Sequence of chain A:
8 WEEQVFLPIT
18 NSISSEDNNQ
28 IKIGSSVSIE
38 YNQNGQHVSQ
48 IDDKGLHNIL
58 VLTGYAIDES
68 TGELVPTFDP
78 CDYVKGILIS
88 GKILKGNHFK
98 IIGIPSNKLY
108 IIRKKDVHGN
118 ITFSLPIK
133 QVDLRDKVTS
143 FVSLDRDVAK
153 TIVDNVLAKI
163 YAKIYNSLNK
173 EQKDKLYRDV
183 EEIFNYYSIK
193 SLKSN

Interface contacts:
Residue Y62 in chain A is in contact with residue F75 in chain B (closest heavy-atom distance 3.9 Å).
Residue V134 in chain A contacts residue I98 in chain B (closest heavy-atom distance 3.5 Å).
Residue K105 in chain A interacts with residue T141 in chain B (closest heavy-atom distance 3.4 Å).
Residue I99 in chain A interacts with residue D135 in chain B (closest heavy-atom distance 3.9 Å).
Residue F75 in chain A is in contact with residue L122 in chain B (closest heavy-atom distance 3.6 Å).
Residue T60 in chain A interacts with residue P77 in chain B (closest heavy-atom distance 3.8 Å).
Residue K105 in chain A is in contact with residue D76 in chain B (closest heavy-atom distance 2.9 Å).
Residue I99 in chain A interacts with residue V134 in chain B (closest heavy-atom distance 2.9 Å).
Residue K97 in chain A is in contact with residue V134 in chain B (closest heavy-atom distance 3.0 Å).
Residue R137 in chain A is in contact with residue I99 in chain B (closest heavy-atom distance 3.4 Å).
Residue Q133 in chain A interacts with residue I99 in chain B (closest heavy-atom distance 3.5 Å).
Residue I98 in chain A interacts with residue L136 in chain B (closest heavy-atom distance 4.0 Å).
Residue F75 in chain A is in contact with residue Y62 in chain B (closest heavy-atom distance 4.1 Å).
Residue I124 in chain A interacts with residue Y132 in chain B (closest heavy-atom distance 3.0 Å).
Residue T141 in chain A contacts residue K105 in chain B (closest heavy-atom distance 3.3 Å).
Residue V134 in chain A is in contact with residue F96 in chain B (closest heavy-atom distance 4.1 Å).
Residue P77 in chain A interacts with residue Y107 in chain B (closest heavy-atom distance 3.9 Å).
Residue L136 in chain A interacts with residue I101 in chain B (closest heavy-atom distance 3.6 Å).
Residue L136 in chain A interacts with residue I98 in chain B (closest heavy-atom distance 3.8 Å).
Residue V134 in chain A contacts residue K97 in chain B (closest heavy-atom distance 3.0 Å).
Residue I101 in chain A is in contact with residue T74 in chain B (closest heavy-atom distance 3.2 Å).
Residue F75 in chain A contacts residue L106 in chain B (closest heavy-atom distance 4.0 Å).
Residue F96 in chain A interacts with residue V134 in chain B (closest heavy-atom distance 3.9 Å).
Residue F96 in chain A contacts residue F75 in chain B (closest heavy-atom distance 3.5 Å).
Residue I98 in chain A contacts residue F75 in chain B (closest heavy-atom distance 3.6 Å).
Residue F75 in chain A is in contact with residue I101 in chain B (closest heavy-atom distance 4.0 Å).
Residue F75 in chain A is in contact with residue I98 in chain B (closest heavy-atom distance 3.5 Å).
Residue G100 in chain A interacts with residue R137 in chain B (closest heavy-atom distance 3.8 Å).
Residue V134 in chain A contacts residue I99 in chain B (closest heavy-atom distance 2.8 Å).
Residue L136 in chain A is in contact with residue G100 in chain B (closest heavy-atom distance 3.2 Å).
Residue I98 in chain A contacts residue V134 in chain B (closest heavy-atom distance 3.7 Å).
Residue L122 in chain A contacts residue F75 in chain B (closest heavy-atom distance 3.4 Å).
Residue L136 in chain A is in contact with residue P102 in chain B (closest heavy-atom distance 3.8 Å).
Residue G100 in chain A is in contact with residue L136 in chain B (closest heavy-atom distance 3.7 Å).
Residue K97 in chain A is in contact with residue Y132 in chain B (closest heavy-atom distance 3.1 Å).
Residue F75 in chain A interacts with residue L59 in chain B (closest heavy-atom distance 4.2 Å).
Residue K105 in chain A is in contact with residue T74 in chain B (closest heavy-atom distance 3.7 Å).
Residue R137 in chain A contacts residue G100 in chain B (closest heavy-atom distance 3.5 Å).
Residue F75 in chain A is in contact with residue F96 in chain B (closest heavy-atom distance 3.6 Å).
Residue K97 in chain A is in contact with residue Q133 in chain B (closest heavy-atom distance 3.1 Å).
Residue I101 in chain A interacts with residue L136 in chain B (closest heavy-atom distance 3.8 Å).
Residue H95 in chain A interacts with residue Y132 in chain B (closest heavy-atom distance 3.3 Å).
Residue K105 in chain A contacts residue F75 in chain B (closest heavy-atom distance 3.7 Å).
Residue D76 in chain A interacts with residue K105 in chain B (closest heavy-atom distance 3.5 Å).
Residue K105 in chain A contacts residue D79 in chain B (closest heavy-atom distance 2.7 Å).
Residue P77 in chain A interacts with residue T60 in chain B (closest heavy-atom distance 4.1 Å).
Residue F96 in chain A contacts residue Y132 in chain B (closest heavy-atom distance 3.5 Å).
Residue L59 in chain A contacts residue F75 in chain B (closest heavy-atom distance 4.1 Å).
Residue D79 in chain A interacts with residue K105 in chain B (closest heavy-atom distance 2.9 Å).
Residue I99 in chain A contacts residue R137 in chain B (closest heavy-atom distance 3.4 Å).
Residue F96 in chain A interacts with residue Q133 in chain B (closest heavy-atom distance 3.6 Å).
Residue I99 in chain A is in contact with residue Q133 in chain B (closest heavy-atom distance 3.6 Å).
Residue F75 in chain A is in contact with residue K105 in chain B (closest heavy-atom distance 3.4 Å).
Residue Q133 in chain A interacts with residue K97 in chain B (closest heavy-atom distance 3.1 Å).
Residue T74 in chain A is in contact with residue I101 in chain B (closest heavy-atom distance 3.0 Å).
Residue I99 in chain A is in contact with residue L136 in chain B (closest heavy-atom distance 2.9 Å).
Residue D135 in chain A interacts with residue I99 in chain B (closest heavy-atom distance 3.7 Å).
Residue L106 in chain A interacts with residue F75 in chain B (closest heavy-atom distance 3.7 Å).
Residue T74 in chain A interacts with residue K105 in chain B (closest heavy-atom distance 4.0 Å).
Residue L136 in chain A is in contact with residue I99 in chain B (closest heavy-atom distance 3.0 Å).

The following describes two proteins that form a bound complex.

Sequence of chain B:
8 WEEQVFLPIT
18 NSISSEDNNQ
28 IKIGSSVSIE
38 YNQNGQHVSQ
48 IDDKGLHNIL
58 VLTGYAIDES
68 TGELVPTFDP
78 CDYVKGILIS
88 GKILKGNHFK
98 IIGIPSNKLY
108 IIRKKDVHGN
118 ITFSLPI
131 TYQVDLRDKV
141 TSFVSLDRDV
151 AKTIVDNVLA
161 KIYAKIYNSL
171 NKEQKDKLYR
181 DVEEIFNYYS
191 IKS